Sequence of protein 2:
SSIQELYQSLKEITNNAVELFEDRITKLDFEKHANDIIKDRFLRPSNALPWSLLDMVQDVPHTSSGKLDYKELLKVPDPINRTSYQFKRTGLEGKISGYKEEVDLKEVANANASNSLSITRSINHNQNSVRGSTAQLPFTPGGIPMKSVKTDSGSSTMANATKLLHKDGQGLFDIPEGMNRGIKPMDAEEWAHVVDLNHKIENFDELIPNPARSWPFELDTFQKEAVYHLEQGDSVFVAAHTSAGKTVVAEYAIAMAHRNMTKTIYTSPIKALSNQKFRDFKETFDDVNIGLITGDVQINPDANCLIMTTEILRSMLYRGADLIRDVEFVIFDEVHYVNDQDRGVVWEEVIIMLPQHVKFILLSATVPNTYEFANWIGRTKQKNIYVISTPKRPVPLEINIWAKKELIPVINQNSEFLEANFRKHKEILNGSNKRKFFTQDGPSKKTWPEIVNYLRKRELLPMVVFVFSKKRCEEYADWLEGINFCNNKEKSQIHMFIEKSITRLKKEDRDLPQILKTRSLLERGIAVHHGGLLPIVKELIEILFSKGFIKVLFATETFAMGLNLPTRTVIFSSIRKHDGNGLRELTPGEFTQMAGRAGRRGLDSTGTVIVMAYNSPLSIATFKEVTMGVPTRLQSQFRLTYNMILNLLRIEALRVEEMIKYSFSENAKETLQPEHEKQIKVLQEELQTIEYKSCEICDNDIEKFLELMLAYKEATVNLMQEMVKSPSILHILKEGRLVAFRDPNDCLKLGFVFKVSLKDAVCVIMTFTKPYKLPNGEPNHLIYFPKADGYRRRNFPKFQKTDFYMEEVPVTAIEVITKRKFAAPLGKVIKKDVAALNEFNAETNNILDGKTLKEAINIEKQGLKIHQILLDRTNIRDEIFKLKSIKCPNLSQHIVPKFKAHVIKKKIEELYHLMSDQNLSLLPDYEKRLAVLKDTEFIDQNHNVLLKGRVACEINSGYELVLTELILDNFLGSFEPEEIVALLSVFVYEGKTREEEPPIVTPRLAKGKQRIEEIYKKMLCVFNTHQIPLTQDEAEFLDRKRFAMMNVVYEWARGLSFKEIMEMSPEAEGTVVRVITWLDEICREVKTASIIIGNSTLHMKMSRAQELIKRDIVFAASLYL

Sequence of protein 1:
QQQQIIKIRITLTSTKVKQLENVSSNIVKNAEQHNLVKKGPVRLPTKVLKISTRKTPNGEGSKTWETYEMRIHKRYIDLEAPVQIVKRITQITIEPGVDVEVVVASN

Interface contacts:
Residue Q1028 in protein 2 contacts residue V118 in protein 1 (closest heavy-atom distance 3.2 Å).
Residue E1026 in protein 2 contacts residue V117 in protein 1 (closest heavy-atom distance 4.7 Å).
Residue L1030 in protein 2 interacts with residue T104 in protein 1 (closest heavy-atom distance 4.7 Å).
Residue L1030 in protein 2 contacts residue I22 in protein 1 (closest heavy-atom distance 4.4 Å).
Residue L1030 in protein 2 interacts with residue V100 in protein 1 (closest heavy-atom distance 3.9 Å).
Residue H1033 in protein 2 contacts residue V118 in protein 1 (closest heavy-atom distance 3.1 Å).
Residue L1037 in protein 2 interacts with residue Q18 in protein 1 (closest heavy-atom distance 4.2 Å).
Residue G1029 in protein 2 contacts residue V117 in protein 1 (closest heavy-atom distance 4.7 Å).
Residue L1030 in protein 2 interacts with residue V116 in protein 1 (closest heavy-atom distance 3.5 Å).
Residue Q1028 in protein 2 is in contact with residue V117 in protein 1 (closest heavy-atom distance 3.5 Å).
Residue Q1028 in protein 2 is in contact with residue E115 in protein 1 (closest heavy-atom distance 4.4 Å).
Residue I1025 in protein 2 contacts residue V118 in protein 1 (closest heavy-atom distance 4.7 Å).
Residue L1037 in protein 2 contacts residue I20 in protein 1 (closest heavy-atom distance 4.3 Å).
Residue H1033 in protein 2 is in contact with residue I20 in protein 1 (closest heavy-atom distance 3.7 Å).
Residue Q1028 in protein 2 interacts with residue V116 in protein 1 (closest heavy-atom distance 3.0 Å).
Residue H1033 in protein 2 interacts with residue A119 in protein 1 (closest heavy-atom distance 4.5 Å).
Residue Q1034 in protein 2 is in contact with residue K101 in protein 1 (closest heavy-atom distance 4.2 Å).
Residue G1029 in protein 2 interacts with residue V118 in protein 1 (closest heavy-atom distance 3.0 Å).
Residue L1030 in protein 2 contacts residue V117 in protein 1 (closest heavy-atom distance 4.7 Å).
Residue Q1034 in protein 2 interacts with residue V97 in protein 1 (closest heavy-atom distance 3.2 Å).
Residue K1027 in protein 2 interacts with residue V117 in protein 1 (closest heavy-atom distance 4.3 Å).
Residue I1025 in protein 2 contacts residue A119 in protein 1 (closest heavy-atom distance 4.0 Å).

These two protein chains interact to form a complex.